Sequence of the first protein:
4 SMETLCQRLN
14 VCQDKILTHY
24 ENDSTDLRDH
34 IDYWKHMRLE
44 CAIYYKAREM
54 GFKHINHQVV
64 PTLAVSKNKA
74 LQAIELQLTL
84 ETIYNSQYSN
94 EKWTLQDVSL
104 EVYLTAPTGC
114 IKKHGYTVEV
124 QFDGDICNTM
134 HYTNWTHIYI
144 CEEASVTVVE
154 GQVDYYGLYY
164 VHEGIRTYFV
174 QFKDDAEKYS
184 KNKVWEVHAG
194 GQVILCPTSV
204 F

Interface contacts:
Residue Y48 in the first protein interacts with residue F9 in the second protein (closest heavy-atom distance 3.6 Å).
Residue L74 in the first protein contacts residue F9 in the second protein (closest heavy-atom distance 3.8 Å).
Residue I46 in the first protein is in contact with residue I16 in the second protein (closest heavy-atom distance 3.9 Å).
Residue R41 in the first protein contacts residue N8 in the second protein (closest heavy-atom distance 3.7 Å).
Residue T7 in the first protein interacts with residue F17 in the second protein (closest heavy-atom distance 4.1 Å).
Residue I77 in the first protein contacts residue F9 in the second protein (closest heavy-atom distance 3.7 Å).
Residue K70 in the first protein contacts residue F9 in the second protein (closest heavy-atom distance 3.7 Å).
Residue R11 in the first protein contacts residue I16 in the second protein (closest heavy-atom distance 3.2 Å).
Residue K49 in the first protein interacts with residue F17 in the second protein (closest heavy-atom distance 3.5 Å).
Residue M53 in the first protein interacts with residue F17 in the second protein (closest heavy-atom distance 4.1 Å).
Residue I77 in the first protein is in contact with residue I5 in the second protein (closest heavy-atom distance 3.6 Å).
Residue R41 in the first protein contacts residue D12 in the second protein (closest heavy-atom distance 2.8 Å).
Residue L74 in the first protein contacts residue D6 in the second protein (closest heavy-atom distance 3.8 Å).
Residue I77 in the first protein is in contact with residue N8 in the second protein (closest heavy-atom distance 3.9 Å).
Residue L81 in the first protein contacts residue N8 in the second protein (closest heavy-atom distance 3.9 Å).
Residue L8 in the first protein contacts residue I16 in the second protein (closest heavy-atom distance 4.1 Å).
Residue C44 in the first protein contacts residue F9 in the second protein (closest heavy-atom distance 4.8 Å).
Residue L42 in the first protein contacts residue I16 in the second protein (closest heavy-atom distance 3.8 Å).
Residue K70 in the first protein contacts residue D6 in the second protein (closest heavy-atom distance 3.4 Å).
Residue K49 in the first protein interacts with residue I16 in the second protein (closest heavy-atom distance 3.9 Å).
Residue A45 in the first protein interacts with residue L13 in the second protein (closest heavy-atom distance 3.7 Å).
Residue L81 in the first protein interacts with residue I5 in the second protein (closest heavy-atom distance 3.9 Å).
Residue S69 in the first protein is in contact with residue F9 in the second protein (closest heavy-atom distance 4.8 Å).
Residue L74 in the first protein is in contact with residue I5 in the second protein (closest heavy-atom distance 3.7 Å).
Residue E78 in the first protein interacts with residue I5 in the second protein (closest heavy-atom distance 4.4 Å).
Residue A45 in the first protein is in contact with residue D12 in the second protein (closest heavy-atom distance 4.2 Å).
Residue A73 in the first protein interacts with residue F9 in the second protein (closest heavy-atom distance 3.3 Å).
Residue A45 in the first protein contacts residue I16 in the second protein (closest heavy-atom distance 4.4 Å).
Residue A45 in the first protein contacts residue F9 in the second protein (closest heavy-atom distance 4.3 Å).
Residue I77 in the first protein contacts residue D12 in the second protein (closest heavy-atom distance 4.0 Å).
Residue L8 in the first protein interacts with residue F17 in the second protein (closest heavy-atom distance 3.8 Å).
Residue K49 in the first protein is in contact with residue L13 in the second protein (closest heavy-atom distance 4.3 Å).
Residue Y48 in the first protein interacts with residue L13 in the second protein (closest heavy-atom distance 3.5 Å).
Residue S4 in the first protein is in contact with residue F17 in the second protein (closest heavy-atom distance 3.5 Å).
Residue R11 in the first protein is in contact with residue N20 in the second protein (closest heavy-atom distance 3.4 Å).
Residue K38 in the first protein contacts residue F22 in the second protein (closest heavy-atom distance 3.6 Å).

Sequence of the second protein:
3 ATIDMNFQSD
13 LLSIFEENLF

These two protein chains interact to form a complex.